The following describes two proteins that form a bound complex.

Contacts between the two chains:
Residue E583 in chain A contacts residue L70 in chain B (closest heavy-atom distance 3.8 Å).
Residue Q518 in chain A is in contact with residue K241 in chain B (closest heavy-atom distance 3.6 Å).
Residue T501 in chain A contacts residue Q244 in chain B (closest heavy-atom distance 3.2 Å).
Residue L530 in chain A contacts residue N237 in chain B (closest heavy-atom distance 3.5 Å).
Residue L530 in chain A is in contact with residue A234 in chain B (closest heavy-atom distance 3.9 Å).
Residue T524 in chain A interacts with residue F342 in chain B (closest heavy-atom distance 3.6 Å).
Residue P515 in chain A interacts with residue K241 in chain B (closest heavy-atom distance 3.7 Å).
Residue R520 in chain A interacts with residue N242 in chain B (closest heavy-atom distance 2.7 Å).
Residue L530 in chain A is in contact with residue L233 in chain B (closest heavy-atom distance 3.7 Å).
Residue E583 in chain A interacts with residue V71 in chain B (closest heavy-atom distance 3.1 Å).
Residue I507 in chain A is in contact with residue Q244 in chain B (closest heavy-atom distance 4.0 Å).
Residue R520 in chain A contacts residue L243 in chain B (closest heavy-atom distance 3.5 Å).
Residue E547 in chain A interacts with residue S222 in chain B (closest heavy-atom distance 2.8 Å).
Residue P506 in chain A interacts with residue Q244 in chain B (closest heavy-atom distance 2.9 Å).
Residue Q362 in chain A interacts with residue E89 in chain B (closest heavy-atom distance 2.7 Å).
Residue N521 in chain A contacts residue L246 in chain B (closest heavy-atom distance 3.1 Å).
Residue Y557 in chain A contacts residue N207 in chain B (closest heavy-atom distance 3.2 Å).
Residue V554 in chain A contacts residue E219 in chain B (closest heavy-atom distance 4.0 Å).
Residue S516 in chain A contacts residue K241 in chain B (closest heavy-atom distance 2.8 Å).
Residue Y557 in chain A is in contact with residue N212 in chain B (closest heavy-atom distance 2.7 Å).
Residue N521 in chain A contacts residue Q244 in chain B (closest heavy-atom distance 3.5 Å).
Residue K579 in chain A contacts residue L70 in chain B (closest heavy-atom distance 3.8 Å).
Residue M526 in chain A is in contact with residue S236 in chain B (closest heavy-atom distance 3.4 Å).
Residue D504 in chain A is in contact with residue Q244 in chain B (closest heavy-atom distance 2.8 Å).
Residue L523 in chain A interacts with residue K241 in chain B (closest heavy-atom distance 4.0 Å).
Residue A525 in chain A contacts residue Q345 in chain B (closest heavy-atom distance 3.6 Å).
Residue Q551 in chain A interacts with residue E219 in chain B (closest heavy-atom distance 2.8 Å).
Residue H550 in chain A interacts with residue M215 in chain B (closest heavy-atom distance 3.5 Å).
Residue Y499 in chain A interacts with residue K241 in chain B (closest heavy-atom distance 3.2 Å).
Residue E583 in chain A contacts residue L115 in chain B (closest heavy-atom distance 3.9 Å).
Residue I537 in chain A is in contact with residue L230 in chain B (closest heavy-atom distance 4.0 Å).
Residue N521 in chain A interacts with residue L245 in chain B (closest heavy-atom distance 3.1 Å).
Residue Q522 in chain A interacts with residue F342 in chain B (closest heavy-atom distance 3.2 Å).
Residue K532 in chain A is in contact with residue E349 in chain B (closest heavy-atom distance 3.7 Å).
Residue N521 in chain A interacts with residue L243 in chain B (closest heavy-atom distance 3.0 Å).
Residue H565 in chain A contacts residue N212 in chain B (closest heavy-atom distance 3.0 Å).
Residue S528 in chain A interacts with residue E349 in chain B (closest heavy-atom distance 2.6 Å).
Residue R354 in chain A is in contact with residue D91 in chain B (closest heavy-atom distance 2.6 Å).
Residue Q522 in chain A is in contact with residue L338 in chain B (closest heavy-atom distance 3.5 Å).
Residue L523 in chain A contacts residue N237 in chain B (closest heavy-atom distance 3.7 Å).
Residue K538 in chain A interacts with residue D226 in chain B (closest heavy-atom distance 2.6 Å).
Residue N521 in chain A contacts residue G240 in chain B (closest heavy-atom distance 3.4 Å).
Residue M526 in chain A is in contact with residue N237 in chain B (closest heavy-atom distance 3.3 Å).
Residue N521 in chain A interacts with residue F342 in chain B (closest heavy-atom distance 3.8 Å).
Residue H550 in chain A contacts residue L218 in chain B (closest heavy-atom distance 3.8 Å).
Residue E576 in chain A interacts with residue I112 in chain B (closest heavy-atom distance 3.4 Å).
Residue T357 in chain A interacts with residue E89 in chain B (closest heavy-atom distance 3.2 Å).
Residue S561 in chain A contacts residue N212 in chain B (closest heavy-atom distance 3.1 Å).
Residue R353 in chain A is in contact with residue D90 in chain B (closest heavy-atom distance 2.6 Å).
Residue I587 in chain A is in contact with residue L115 in chain B (closest heavy-atom distance 3.5 Å).
Residue V554 in chain A contacts residue M215 in chain B (closest heavy-atom distance 3.5 Å).
Residue S527 in chain A contacts residue N237 in chain B (closest heavy-atom distance 3.1 Å).
Residue R520 in chain A interacts with residue Q244 in chain B (closest heavy-atom distance 3.8 Å).
Residue R520 in chain A contacts residue F342 in chain B (closest heavy-atom distance 3.8 Å).
Residue R520 in chain A contacts residue K241 in chain B (closest heavy-atom distance 2.8 Å).
Residue K579 in chain A interacts with residue V71 in chain B (closest heavy-atom distance 2.8 Å).
Residue E517 in chain A is in contact with residue K241 in chain B (closest heavy-atom distance 2.6 Å).
Residue L534 in chain A interacts with residue L230 in chain B (closest heavy-atom distance 3.8 Å).
Residue L558 in chain A interacts with residue W216 in chain B (closest heavy-atom distance 3.5 Å).
Residue R520 in chain A is in contact with residue G240 in chain B (closest heavy-atom distance 3.4 Å).

Sequence of chain B:
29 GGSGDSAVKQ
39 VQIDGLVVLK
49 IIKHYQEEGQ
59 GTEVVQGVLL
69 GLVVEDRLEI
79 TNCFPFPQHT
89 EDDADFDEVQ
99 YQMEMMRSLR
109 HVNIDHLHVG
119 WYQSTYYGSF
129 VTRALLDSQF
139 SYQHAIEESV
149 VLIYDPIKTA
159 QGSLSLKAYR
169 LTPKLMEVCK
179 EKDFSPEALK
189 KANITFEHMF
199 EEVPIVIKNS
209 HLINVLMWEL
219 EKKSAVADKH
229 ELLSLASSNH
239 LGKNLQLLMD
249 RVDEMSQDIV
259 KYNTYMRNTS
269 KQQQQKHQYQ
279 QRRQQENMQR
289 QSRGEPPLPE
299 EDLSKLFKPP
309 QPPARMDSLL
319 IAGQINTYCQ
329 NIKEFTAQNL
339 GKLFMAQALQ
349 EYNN

Sequence of chain A:
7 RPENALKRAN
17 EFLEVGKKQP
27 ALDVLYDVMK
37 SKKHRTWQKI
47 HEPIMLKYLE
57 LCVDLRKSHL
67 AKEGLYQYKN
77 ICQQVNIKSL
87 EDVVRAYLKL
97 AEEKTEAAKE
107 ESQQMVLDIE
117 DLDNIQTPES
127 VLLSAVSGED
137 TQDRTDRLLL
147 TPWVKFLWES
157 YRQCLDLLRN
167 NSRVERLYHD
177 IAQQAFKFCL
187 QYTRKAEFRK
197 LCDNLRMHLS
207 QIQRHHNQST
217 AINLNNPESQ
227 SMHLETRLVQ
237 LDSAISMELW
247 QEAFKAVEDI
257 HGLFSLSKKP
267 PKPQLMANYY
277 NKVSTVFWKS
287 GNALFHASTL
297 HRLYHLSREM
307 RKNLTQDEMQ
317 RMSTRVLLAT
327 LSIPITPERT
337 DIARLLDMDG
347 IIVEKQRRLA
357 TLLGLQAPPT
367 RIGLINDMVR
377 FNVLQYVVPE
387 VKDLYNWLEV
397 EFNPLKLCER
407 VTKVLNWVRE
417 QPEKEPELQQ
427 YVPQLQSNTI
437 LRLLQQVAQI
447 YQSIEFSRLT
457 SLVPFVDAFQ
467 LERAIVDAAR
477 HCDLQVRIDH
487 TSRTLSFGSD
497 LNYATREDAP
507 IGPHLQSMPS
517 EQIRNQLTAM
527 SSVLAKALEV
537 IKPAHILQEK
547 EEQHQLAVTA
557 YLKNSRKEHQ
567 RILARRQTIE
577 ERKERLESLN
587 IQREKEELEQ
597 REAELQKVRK